This data describes a binding interaction between two proteins.

Interface contacts:
Residue Y521 in chain A is in contact with residue D88 in chain B (closest heavy-atom distance 2.8 Å).
Residue C296 in chain A interacts with residue S98 in chain B (closest heavy-atom distance 3.8 Å).
Residue N476 in chain A is in contact with residue P94 in chain B (closest heavy-atom distance 3.7 Å).
Residue R528 in chain A is in contact with residue L84 in chain B (closest heavy-atom distance 3.5 Å).
Residue R341 in chain A is in contact with residue Y96 in chain B (closest heavy-atom distance 3.7 Å).
Residue A523 in chain A is in contact with residue I80 in chain B (closest heavy-atom distance 3.5 Å).
Residue K221 in chain A contacts residue V101 in chain B (closest heavy-atom distance 3.9 Å).
Residue V216 in chain A contacts residue Y104 in chain B (closest heavy-atom distance 3.7 Å).
Residue R336 in chain A is in contact with residue S98 in chain B (closest heavy-atom distance 2.8 Å).
Residue C333 in chain A interacts with residue R53 in chain B (closest heavy-atom distance 3.4 Å).
Residue G174 in chain A is in contact with residue E105 in chain B (closest heavy-atom distance 2.5 Å).
Residue T520 in chain A contacts residue L84 in chain B (closest heavy-atom distance 3.8 Å).
Residue R479 in chain A contacts residue A87 in chain B (closest heavy-atom distance 2.6 Å).
Residue Y521 in chain A interacts with residue A87 in chain B (closest heavy-atom distance 3.5 Å).
Residue D257 in chain A is in contact with residue V101 in chain B (closest heavy-atom distance 3.8 Å).
Residue N293 in chain A contacts residue L100 in chain B (closest heavy-atom distance 2.9 Å).
Residue R479 in chain A contacts residue A93 in chain B (closest heavy-atom distance 3.8 Å).
Residue K302 in chain A is in contact with residue D97 in chain B (closest heavy-atom distance 3.0 Å).
Residue N254 in chain A is in contact with residue Y104 in chain B (closest heavy-atom distance 2.9 Å).
Residue V213 in chain A interacts with residue E105 in chain B (closest heavy-atom distance 3.6 Å).
Residue C296 in chain A interacts with residue D97 in chain B (closest heavy-atom distance 3.8 Å).
Residue N293 in chain A interacts with residue L99 in chain B (closest heavy-atom distance 3.1 Å).
Residue E329 in chain A is in contact with residue R53 in chain B (closest heavy-atom distance 3.1 Å).
Residue C296 in chain A is in contact with residue L99 in chain B (closest heavy-atom distance 3.6 Å).
Residue K212 in chain A interacts with residue Y104 in chain B (closest heavy-atom distance 3.9 Å).
Residue R341 in chain A contacts residue P91 in chain B (closest heavy-atom distance 3.0 Å).
Residue N297 in chain A contacts residue D97 in chain B (closest heavy-atom distance 3.0 Å).
Residue R341 in chain A is in contact with residue P58 in chain B (closest heavy-atom distance 3.3 Å).
Residue A524 in chain A contacts residue L84 in chain B (closest heavy-atom distance 3.9 Å).
Residue Y173 in chain A is in contact with residue S107 in chain B (closest heavy-atom distance 3.3 Å).
Residue K212 in chain A interacts with residue E105 in chain B (closest heavy-atom distance 3.4 Å).
Residue S292 in chain A is in contact with residue R53 in chain B (closest heavy-atom distance 3.2 Å).
Residue E516 in chain A is in contact with residue Y66 in chain B (closest heavy-atom distance 2.9 Å).
Residue N297 in chain A is in contact with residue P58 in chain B (closest heavy-atom distance 3.2 Å).
Residue K179 in chain A contacts residue E105 in chain B (closest heavy-atom distance 3.0 Å).
Residue W250 in chain A is in contact with residue Y104 in chain B (closest heavy-atom distance 3.6 Å).
Residue R341 in chain A contacts residue D97 in chain B (closest heavy-atom distance 3.7 Å).
Residue D257 in chain A interacts with residue L99 in chain B (closest heavy-atom distance 3.9 Å).
Residue R382 in chain A interacts with residue P95 in chain B (closest heavy-atom distance 3.4 Å).
Residue H337 in chain A contacts residue S98 in chain B (closest heavy-atom distance 2.9 Å).
Residue Y173 in chain A is in contact with residue G106 in chain B (closest heavy-atom distance 2.7 Å).
Residue N297 in chain A interacts with residue T59 in chain B (closest heavy-atom distance 2.8 Å).
Residue N293 in chain A is in contact with residue F102 in chain B (closest heavy-atom distance 3.4 Å).
Residue G517 in chain A contacts residue Y66 in chain B (closest heavy-atom distance 3.7 Å).
Residue H337 in chain A is in contact with residue D97 in chain B (closest heavy-atom distance 3.4 Å).
Residue P330 in chain A interacts with residue R53 in chain B (closest heavy-atom distance 3.6 Å).
Residue T520 in chain A is in contact with residue N83 in chain B (closest heavy-atom distance 3.0 Å).
Residue V216 in chain A interacts with residue D103 in chain B (closest heavy-atom distance 3.4 Å).
Residue E438 in chain A is in contact with residue P94 in chain B (closest heavy-atom distance 3.2 Å).
Residue R382 in chain A interacts with residue P94 in chain B (closest heavy-atom distance 3.6 Å).
Residue R253 in chain A interacts with residue F102 in chain B (closest heavy-atom distance 3.1 Å).
Residue Y173 in chain A interacts with residue E105 in chain B (closest heavy-atom distance 3.5 Å).
Residue Y521 in chain A contacts residue L84 in chain B (closest heavy-atom distance 3.9 Å).
Residue N254 in chain A contacts residue F102 in chain B (closest heavy-atom distance 3.5 Å).
Residue R341 in chain A contacts residue P95 in chain B (closest heavy-atom distance 2.6 Å).
Residue N254 in chain A is in contact with residue D103 in chain B (closest heavy-atom distance 3.6 Å).
Residue N297 in chain A is in contact with residue A57 in chain B (closest heavy-atom distance 3.6 Å).
Residue R341 in chain A is in contact with residue A93 in chain B (closest heavy-atom distance 3.4 Å).
Residue T520 in chain A interacts with residue Y66 in chain B (closest heavy-atom distance 3.5 Å).
Residue Y299 in chain A is in contact with residue M61 in chain B (closest heavy-atom distance 3.8 Å).

Sequence of chain B:
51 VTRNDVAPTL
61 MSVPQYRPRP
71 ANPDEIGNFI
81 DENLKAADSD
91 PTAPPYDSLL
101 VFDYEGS

Sequence of chain A:
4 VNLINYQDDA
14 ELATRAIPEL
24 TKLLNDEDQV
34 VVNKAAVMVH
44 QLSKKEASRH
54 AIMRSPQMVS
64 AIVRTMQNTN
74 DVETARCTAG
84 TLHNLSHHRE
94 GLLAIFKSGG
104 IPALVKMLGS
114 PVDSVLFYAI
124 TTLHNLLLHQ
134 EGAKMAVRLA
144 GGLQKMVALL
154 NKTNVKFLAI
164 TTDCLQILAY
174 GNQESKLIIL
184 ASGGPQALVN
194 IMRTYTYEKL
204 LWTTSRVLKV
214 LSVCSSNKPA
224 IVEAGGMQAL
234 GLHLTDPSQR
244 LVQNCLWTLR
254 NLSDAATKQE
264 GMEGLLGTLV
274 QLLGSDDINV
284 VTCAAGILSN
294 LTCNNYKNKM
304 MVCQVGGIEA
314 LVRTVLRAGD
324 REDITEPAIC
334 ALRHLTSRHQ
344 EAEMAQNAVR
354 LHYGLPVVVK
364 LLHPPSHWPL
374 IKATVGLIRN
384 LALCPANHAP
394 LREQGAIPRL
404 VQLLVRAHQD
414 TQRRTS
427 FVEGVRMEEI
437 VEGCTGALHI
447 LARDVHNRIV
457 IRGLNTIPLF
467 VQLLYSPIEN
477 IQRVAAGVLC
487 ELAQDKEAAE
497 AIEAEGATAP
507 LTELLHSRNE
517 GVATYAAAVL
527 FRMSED